Sequence of protein 2:
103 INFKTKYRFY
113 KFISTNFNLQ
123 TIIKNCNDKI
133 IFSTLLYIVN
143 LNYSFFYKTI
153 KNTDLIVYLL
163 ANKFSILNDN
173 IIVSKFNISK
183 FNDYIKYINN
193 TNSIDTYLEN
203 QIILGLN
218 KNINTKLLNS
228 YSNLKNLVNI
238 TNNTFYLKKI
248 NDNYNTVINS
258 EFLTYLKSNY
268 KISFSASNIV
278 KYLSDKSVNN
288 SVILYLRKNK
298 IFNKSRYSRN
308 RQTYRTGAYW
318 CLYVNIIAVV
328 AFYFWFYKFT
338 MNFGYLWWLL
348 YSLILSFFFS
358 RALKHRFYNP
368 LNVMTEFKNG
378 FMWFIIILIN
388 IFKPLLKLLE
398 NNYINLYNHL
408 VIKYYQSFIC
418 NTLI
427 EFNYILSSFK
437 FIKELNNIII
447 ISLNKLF

Sequence of protein 1:
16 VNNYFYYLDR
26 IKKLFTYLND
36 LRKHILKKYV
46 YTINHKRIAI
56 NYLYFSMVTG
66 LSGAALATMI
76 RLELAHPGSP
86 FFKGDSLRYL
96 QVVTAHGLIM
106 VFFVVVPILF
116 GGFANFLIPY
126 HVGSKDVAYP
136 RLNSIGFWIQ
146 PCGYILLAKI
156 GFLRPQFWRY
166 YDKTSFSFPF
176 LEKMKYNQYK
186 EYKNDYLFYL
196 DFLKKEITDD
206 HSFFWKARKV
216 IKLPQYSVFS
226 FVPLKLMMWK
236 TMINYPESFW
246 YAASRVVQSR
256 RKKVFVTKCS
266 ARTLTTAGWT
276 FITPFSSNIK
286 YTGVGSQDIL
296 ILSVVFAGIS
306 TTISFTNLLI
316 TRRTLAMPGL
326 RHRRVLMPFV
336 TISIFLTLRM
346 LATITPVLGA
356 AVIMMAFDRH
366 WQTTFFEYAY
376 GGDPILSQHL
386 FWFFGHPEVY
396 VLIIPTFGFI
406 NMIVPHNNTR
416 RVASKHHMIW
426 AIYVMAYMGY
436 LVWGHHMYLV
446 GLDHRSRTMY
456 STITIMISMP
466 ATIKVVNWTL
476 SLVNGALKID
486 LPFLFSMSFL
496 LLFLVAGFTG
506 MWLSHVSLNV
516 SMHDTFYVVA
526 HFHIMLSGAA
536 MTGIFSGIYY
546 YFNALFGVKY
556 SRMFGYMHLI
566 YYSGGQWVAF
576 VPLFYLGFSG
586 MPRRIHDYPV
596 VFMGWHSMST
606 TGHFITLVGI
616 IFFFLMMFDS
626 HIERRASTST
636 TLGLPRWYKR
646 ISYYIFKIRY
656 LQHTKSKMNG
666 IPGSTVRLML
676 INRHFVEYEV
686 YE

The following describes two proteins that form a bound complex.

Contacts between the two chains:
Residue T319 in protein 1 interacts with residue Y304 in protein 2 (closest heavy-atom distance 3.3 Å).
Residue K42 in protein 1 interacts with residue T310 in protein 2 (closest heavy-atom distance 3.8 Å).
Residue L297 in protein 1 is in contact with residue F329 in protein 2 (closest heavy-atom distance 3.5 Å).
Residue L151 in protein 1 contacts residue V326 in protein 2 (closest heavy-atom distance 4.1 Å).
Residue I48 in protein 1 is in contact with residue Q309 in protein 2 (closest heavy-atom distance 3.6 Å).
Residue F162 in protein 1 interacts with residue F336 in protein 2 (closest heavy-atom distance 3.9 Å).
Residue S298 in protein 1 interacts with residue F329 in protein 2 (closest heavy-atom distance 4.2 Å).
Residue I48 in protein 1 contacts residue N307 in protein 2 (closest heavy-atom distance 3.6 Å).
Residue I155 in protein 1 interacts with residue Y334 in protein 2 (closest heavy-atom distance 3.7 Å).
Residue I140 in protein 1 is in contact with residue Y311 in protein 2 (closest heavy-atom distance 4.2 Å).
Residue C147 in protein 1 interacts with residue N322 in protein 2 (closest heavy-atom distance 3.3 Å).
Residue I144 in protein 1 is in contact with residue V321 in protein 2 (closest heavy-atom distance 4.0 Å).
Residue D131 in protein 1 contacts residue Q309 in protein 2 (closest heavy-atom distance 4.4 Å).
Residue Y46 in protein 1 is in contact with residue Y316 in protein 2 (closest heavy-atom distance 2.4 Å).
Residue I150 in protein 1 contacts residue Y330 in protein 2 (closest heavy-atom distance 4.0 Å).
Residue I48 in protein 1 is in contact with residue R308 in protein 2 (closest heavy-atom distance 3.1 Å).
Residue K154 in protein 1 contacts residue Y330 in protein 2 (closest heavy-atom distance 4.2 Å).
Residue L151 in protein 1 contacts residue F329 in protein 2 (closest heavy-atom distance 3.4 Å).
Residue W143 in protein 1 contacts residue N322 in protein 2 (closest heavy-atom distance 2.6 Å).
Residue L158 in protein 1 contacts residue Y334 in protein 2 (closest heavy-atom distance 3.6 Å).
Residue W143 in protein 1 is in contact with residue C318 in protein 2 (closest heavy-atom distance 3.4 Å).
Residue G290 in protein 1 contacts residue F333 in protein 2 (closest heavy-atom distance 3.9 Å).
Residue C147 in protein 1 is in contact with residue V326 in protein 2 (closest heavy-atom distance 4.1 Å).
Residue Y46 in protein 1 is in contact with residue R312 in protein 2 (closest heavy-atom distance 3.6 Å).
Residue T47 in protein 1 is in contact with residue Q309 in protein 2 (closest heavy-atom distance 3.9 Å).
Residue L158 in protein 1 contacts residue Y330 in protein 2 (closest heavy-atom distance 3.2 Å).
Residue P135 in protein 1 interacts with residue N307 in protein 2 (closest heavy-atom distance 3.9 Å).
Residue R159 in protein 1 interacts with residue F336 in protein 2 (closest heavy-atom distance 3.3 Å).
Residue Y46 in protein 1 is in contact with residue Y311 in protein 2 (closest heavy-atom distance 2.5 Å).
Residue I294 in protein 1 is in contact with residue F333 in protein 2 (closest heavy-atom distance 3.6 Å).
Residue R136 in protein 1 is in contact with residue Y311 in protein 2 (closest heavy-atom distance 3.4 Å).
Residue I144 in protein 1 is in contact with residue N322 in protein 2 (closest heavy-atom distance 3.4 Å).
Residue D293 in protein 1 is in contact with residue F333 in protein 2 (closest heavy-atom distance 3.6 Å).
Residue S291 in protein 1 interacts with residue Y334 in protein 2 (closest heavy-atom distance 3.0 Å).
Residue E242 in protein 1 interacts with residue N339 in protein 2 (closest heavy-atom distance 3.4 Å).
Residue G290 in protein 1 is in contact with residue Y334 in protein 2 (closest heavy-atom distance 3.7 Å).
Residue P160 in protein 1 contacts residue Y334 in protein 2 (closest heavy-atom distance 3.9 Å).
Residue Y46 in protein 1 interacts with residue T310 in protein 2 (closest heavy-atom distance 3.2 Å).
Residue I140 in protein 1 interacts with residue C318 in protein 2 (closest heavy-atom distance 3.4 Å).
Residue L151 in protein 1 is in contact with residue Y330 in protein 2 (closest heavy-atom distance 3.7 Å).
Residue W143 in protein 1 contacts residue L319 in protein 2 (closest heavy-atom distance 3.9 Å).
Residue V289 in protein 1 contacts residue F333 in protein 2 (closest heavy-atom distance 3.9 Å).
Residue L158 in protein 1 is in contact with residue F336 in protein 2 (closest heavy-atom distance 3.8 Å).
Residue I48 in protein 1 contacts residue T310 in protein 2 (closest heavy-atom distance 4.4 Å).
Residue I140 in protein 1 interacts with residue W317 in protein 2 (closest heavy-atom distance 3.8 Å).
Residue V45 in protein 1 contacts residue A315 in protein 2 (closest heavy-atom distance 3.9 Å).
Residue R159 in protein 1 contacts residue Y334 in protein 2 (closest heavy-atom distance 4.3 Å).
Residue I144 in protein 1 interacts with residue C318 in protein 2 (closest heavy-atom distance 4.2 Å).
Residue F301 in protein 1 contacts residue V321 in protein 2 (closest heavy-atom distance 3.8 Å).
Residue C147 in protein 1 is in contact with residue A325 in protein 2 (closest heavy-atom distance 3.9 Å).
Residue L297 in protein 1 contacts residue F333 in protein 2 (closest heavy-atom distance 3.6 Å).
Residue P146 in protein 1 contacts residue N322 in protein 2 (closest heavy-atom distance 4.0 Å).
Residue H365 in protein 1 contacts residue F333 in protein 2 (closest heavy-atom distance 4.1 Å).
Residue I294 in protein 1 contacts residue Y334 in protein 2 (closest heavy-atom distance 3.9 Å).
Residue I294 in protein 1 is in contact with residue F329 in protein 2 (closest heavy-atom distance 3.6 Å).
Residue P160 in protein 1 interacts with residue F333 in protein 2 (closest heavy-atom distance 4.0 Å).
Residue L151 in protein 1 contacts residue A325 in protein 2 (closest heavy-atom distance 4.2 Å).
Residue I48 in protein 1 interacts with residue Y311 in protein 2 (closest heavy-atom distance 3.7 Å).
Residue Y46 in protein 1 is in contact with residue A315 in protein 2 (closest heavy-atom distance 3.9 Å).
Residue Y46 in protein 1 is in contact with residue Q309 in protein 2 (closest heavy-atom distance 4.4 Å).